Residue-level contacts at the interface:
Residue F161 in chain B contacts residue Q164 in chain A (closest heavy-atom distance 3.9 Å).
Residue N92 in chain B interacts with residue N92 in chain A (closest heavy-atom distance 3.3 Å).
Residue K166 in chain B interacts with residue N169 in chain A (closest heavy-atom distance 4.7 Å).
Residue F161 in chain B is in contact with residue I268 in chain A (closest heavy-atom distance 4.8 Å).
Residue N93 in chain B contacts residue N92 in chain A (closest heavy-atom distance 3.6 Å).
Residue L165 in chain B interacts with residue F161 in chain A (closest heavy-atom distance 3.8 Å).
Residue N92 in chain B contacts residue I91 in chain A (closest heavy-atom distance 3.5 Å).
Residue G162 in chain B interacts with residue L168 in chain A (closest heavy-atom distance 4.1 Å).
Residue N169 in chain B contacts residue F161 in chain A (closest heavy-atom distance 4.9 Å).
Residue N169 in chain B interacts with residue G162 in chain A (closest heavy-atom distance 3.9 Å).
Residue L165 in chain B contacts residue Q164 in chain A (closest heavy-atom distance 4.0 Å).
Residue L165 in chain B is in contact with residue L165 in chain A (closest heavy-atom distance 3.8 Å).
Residue N169 in chain B contacts residue L165 in chain A (closest heavy-atom distance 4.3 Å).
Residue F161 in chain B contacts residue L168 in chain A (closest heavy-atom distance 4.3 Å).
Residue K166 in chain B interacts with residue L165 in chain A (closest heavy-atom distance 4.1 Å).
Residue G162 in chain B is in contact with residue L165 in chain A (closest heavy-atom distance 4.1 Å).
Residue L168 in chain B contacts residue F161 in chain A (closest heavy-atom distance 3.8 Å).
Residue L165 in chain B is in contact with residue L168 in chain A (closest heavy-atom distance 4.8 Å).

The following describes two proteins that form a bound complex.

Sequence of chain A:
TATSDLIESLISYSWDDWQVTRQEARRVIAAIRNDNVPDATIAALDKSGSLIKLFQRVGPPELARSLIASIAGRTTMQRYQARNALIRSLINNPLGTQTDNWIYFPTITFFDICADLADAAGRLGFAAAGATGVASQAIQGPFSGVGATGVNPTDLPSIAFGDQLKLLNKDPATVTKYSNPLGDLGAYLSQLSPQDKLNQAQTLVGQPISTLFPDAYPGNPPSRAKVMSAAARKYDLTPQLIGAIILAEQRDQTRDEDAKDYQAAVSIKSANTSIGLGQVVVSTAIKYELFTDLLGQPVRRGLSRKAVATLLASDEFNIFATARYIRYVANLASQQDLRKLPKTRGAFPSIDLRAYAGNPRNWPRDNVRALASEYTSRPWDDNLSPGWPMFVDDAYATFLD

Sequence of chain B:
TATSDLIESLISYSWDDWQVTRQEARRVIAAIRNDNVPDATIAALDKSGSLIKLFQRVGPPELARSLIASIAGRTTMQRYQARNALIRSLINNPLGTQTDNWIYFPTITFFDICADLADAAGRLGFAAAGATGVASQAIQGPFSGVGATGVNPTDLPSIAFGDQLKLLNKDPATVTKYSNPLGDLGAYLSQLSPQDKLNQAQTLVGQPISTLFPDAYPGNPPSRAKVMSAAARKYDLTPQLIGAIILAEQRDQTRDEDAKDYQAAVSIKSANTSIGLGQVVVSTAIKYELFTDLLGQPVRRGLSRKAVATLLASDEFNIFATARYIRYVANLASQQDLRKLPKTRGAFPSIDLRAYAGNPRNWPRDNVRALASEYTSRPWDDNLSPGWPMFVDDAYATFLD